Sequence of chain A:
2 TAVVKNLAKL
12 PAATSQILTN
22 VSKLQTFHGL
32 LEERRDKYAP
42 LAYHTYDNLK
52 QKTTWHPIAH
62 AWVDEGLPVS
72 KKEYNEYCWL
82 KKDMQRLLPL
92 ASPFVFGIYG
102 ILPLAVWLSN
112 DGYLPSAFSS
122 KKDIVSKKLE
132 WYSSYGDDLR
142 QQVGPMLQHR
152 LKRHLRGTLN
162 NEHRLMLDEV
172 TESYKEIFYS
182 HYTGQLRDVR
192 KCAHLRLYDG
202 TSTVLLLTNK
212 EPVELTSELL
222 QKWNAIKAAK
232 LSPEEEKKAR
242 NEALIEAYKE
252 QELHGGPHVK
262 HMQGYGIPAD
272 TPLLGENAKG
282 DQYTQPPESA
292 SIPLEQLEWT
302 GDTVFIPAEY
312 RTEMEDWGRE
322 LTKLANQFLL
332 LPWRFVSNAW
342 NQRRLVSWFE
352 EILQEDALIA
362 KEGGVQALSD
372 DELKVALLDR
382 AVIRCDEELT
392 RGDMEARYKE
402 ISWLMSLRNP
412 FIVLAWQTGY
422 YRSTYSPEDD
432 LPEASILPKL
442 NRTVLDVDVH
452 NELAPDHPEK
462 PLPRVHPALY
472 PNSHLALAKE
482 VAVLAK

Interface contacts:
Residue L438 in chain A interacts with residue L357 in chain B (closest heavy-atom distance 3.6 Å).
Residue E163 in chain A is in contact with residue R412 in chain B (closest heavy-atom distance 3.5 Å).
Residue L441 in chain A contacts residue R358 in chain B (closest heavy-atom distance 3.4 Å).
Residue T159 in chain A contacts residue D407 in chain B (closest heavy-atom distance 3.6 Å).
Residue S436 in chain A interacts with residue E361 in chain B (closest heavy-atom distance 2.5 Å).
Residue T184 in chain A contacts residue A359 in chain B (closest heavy-atom distance 3.4 Å).
Residue I437 in chain A contacts residue H116 in chain B (closest heavy-atom distance 3.4 Å).
Residue T444 in chain A contacts residue L101 in chain B (closest heavy-atom distance 3.7 Å).
Residue N442 in chain A contacts residue Y105 in chain B (closest heavy-atom distance 3.5 Å).
Residue R465 in chain A is in contact with residue E352 in chain B (closest heavy-atom distance 3.4 Å).
Residue N161 in chain A interacts with residue T409 in chain B (closest heavy-atom distance 3.5 Å).
Residue Y183 in chain A interacts with residue D398 in chain B (closest heavy-atom distance 2.7 Å).
Residue E460 in chain A is in contact with residue F418 in chain B (closest heavy-atom distance 3.3 Å).
Residue H182 in chain A interacts with residue Y362 in chain B (closest heavy-atom distance 2.8 Å).
Residue E429 in chain A is in contact with residue Y391 in chain B (closest heavy-atom distance 3.4 Å).
Residue H467 in chain A contacts residue V348 in chain B (closest heavy-atom distance 3.6 Å).
Residue R154 in chain A interacts with residue F405 in chain B (closest heavy-atom distance 3.5 Å).
Residue R423 in chain A interacts with residue D398 in chain B (closest heavy-atom distance 3.0 Å).
Residue Q186 in chain A contacts residue R356 in chain B (closest heavy-atom distance 3.1 Å).
Residue Y175 in chain A contacts residue Y413 in chain B (closest heavy-atom distance 2.8 Å).
Residue M147 in chain A is in contact with residue D404 in chain B (closest heavy-atom distance 3.1 Å).
Residue R151 in chain A interacts with residue F405 in chain B (closest heavy-atom distance 3.2 Å).
Residue H182 in chain A interacts with residue L394 in chain B (closest heavy-atom distance 3.4 Å).
Residue K153 in chain A is in contact with residue D398 in chain B (closest heavy-atom distance 3.5 Å).
Residue D447 in chain A contacts residue R104 in chain B (closest heavy-atom distance 3.3 Å).
Residue L432 in chain A interacts with residue R372 in chain B (closest heavy-atom distance 3.4 Å).
Residue I437 in chain A is in contact with residue E361 in chain B (closest heavy-atom distance 3.6 Å).
Residue H150 in chain A is in contact with residue A402 in chain B (closest heavy-atom distance 3.6 Å).
Residue R157 in chain A is in contact with residue Y413 in chain B (closest heavy-atom distance 3.6 Å).
Residue K440 in chain A interacts with residue Y105 in chain B (closest heavy-atom distance 3.5 Å).
Residue V482 in chain A is in contact with residue L98 in chain B (closest heavy-atom distance 3.5 Å).
Residue V482 in chain A is in contact with residue K97 in chain B (closest heavy-atom distance 3.6 Å).
Residue T159 in chain A contacts residue F405 in chain B (closest heavy-atom distance 3.5 Å).
Residue N161 in chain A contacts residue R412 in chain B (closest heavy-atom distance 2.9 Å).
Residue K440 in chain A is in contact with residue R358 in chain B (closest heavy-atom distance 3.4 Å).
Residue L432 in chain A is in contact with residue Q368 in chain B (closest heavy-atom distance 3.5 Å).
Residue E434 in chain A is in contact with residue K123 in chain B (closest heavy-atom distance 3.0 Å).
Residue H467 in chain A contacts residue L102 in chain B (closest heavy-atom distance 3.5 Å).
Residue L476 in chain A contacts residue K94 in chain B (closest heavy-atom distance 3.4 Å).
Residue L160 in chain A contacts residue D407 in chain B (closest heavy-atom distance 2.7 Å).
Residue T425 in chain A interacts with residue D397 in chain B (closest heavy-atom distance 3.4 Å).
Residue H467 in chain A is in contact with residue R104 in chain B (closest heavy-atom distance 3.5 Å).
Residue H182 in chain A contacts residue D398 in chain B (closest heavy-atom distance 3.0 Å).
Residue P439 in chain A is in contact with residue R358 in chain B (closest heavy-atom distance 3.2 Å).
Residue Y426 in chain A is in contact with residue R396 in chain B (closest heavy-atom distance 2.9 Å).
Residue E460 in chain A interacts with residue H420 in chain B (closest heavy-atom distance 2.5 Å).
Residue K176 in chain A is in contact with residue L417 in chain B (closest heavy-atom distance 3.3 Å).
Residue P146 in chain A contacts residue L401 in chain B (closest heavy-atom distance 3.6 Å).
Residue L438 in chain A interacts with residue R358 in chain B (closest heavy-atom distance 3.4 Å).
Residue E429 in chain A interacts with residue R372 in chain B (closest heavy-atom distance 3.2 Å).
Residue L441 in chain A is in contact with residue Y105 in chain B (closest heavy-atom distance 3.5 Å).
Residue T425 in chain A is in contact with residue L394 in chain B (closest heavy-atom distance 3.5 Å).
Residue E460 in chain A interacts with residue P419 in chain B (closest heavy-atom distance 3.6 Å).
Residue R423 in chain A interacts with residue D397 in chain B (closest heavy-atom distance 3.4 Å).
Residue M167 in chain A is in contact with residue K416 in chain B (closest heavy-atom distance 3.6 Å).
Residue N442 in chain A interacts with residue R104 in chain B (closest heavy-atom distance 3.3 Å).
Residue L441 in chain A interacts with residue D355 in chain B (closest heavy-atom distance 3.5 Å).
Residue Y180 in chain A interacts with residue Y413 in chain B (closest heavy-atom distance 2.5 Å).
Residue R154 in chain A contacts residue D407 in chain B (closest heavy-atom distance 3.6 Å).
Residue H164 in chain A contacts residue R412 in chain B (closest heavy-atom distance 3.3 Å).

Sequence of chain B:
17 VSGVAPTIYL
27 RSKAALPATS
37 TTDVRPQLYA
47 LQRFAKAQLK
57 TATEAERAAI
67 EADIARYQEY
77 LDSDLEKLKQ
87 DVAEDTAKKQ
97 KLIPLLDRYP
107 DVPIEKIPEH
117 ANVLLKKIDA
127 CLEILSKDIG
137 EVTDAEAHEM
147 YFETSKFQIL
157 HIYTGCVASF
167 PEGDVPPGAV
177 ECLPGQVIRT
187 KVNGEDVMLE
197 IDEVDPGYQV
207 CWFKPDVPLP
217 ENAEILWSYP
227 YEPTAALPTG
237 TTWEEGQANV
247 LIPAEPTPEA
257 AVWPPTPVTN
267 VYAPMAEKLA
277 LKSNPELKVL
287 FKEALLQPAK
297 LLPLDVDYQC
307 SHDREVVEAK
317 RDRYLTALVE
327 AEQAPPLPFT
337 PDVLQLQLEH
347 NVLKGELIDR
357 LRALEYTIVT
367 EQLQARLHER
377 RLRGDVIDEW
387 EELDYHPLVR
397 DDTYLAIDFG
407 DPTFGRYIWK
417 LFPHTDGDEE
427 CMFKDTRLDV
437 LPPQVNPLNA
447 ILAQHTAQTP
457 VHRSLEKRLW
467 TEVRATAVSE

The following describes two proteins that form a bound complex.